Sequence of protein 2:
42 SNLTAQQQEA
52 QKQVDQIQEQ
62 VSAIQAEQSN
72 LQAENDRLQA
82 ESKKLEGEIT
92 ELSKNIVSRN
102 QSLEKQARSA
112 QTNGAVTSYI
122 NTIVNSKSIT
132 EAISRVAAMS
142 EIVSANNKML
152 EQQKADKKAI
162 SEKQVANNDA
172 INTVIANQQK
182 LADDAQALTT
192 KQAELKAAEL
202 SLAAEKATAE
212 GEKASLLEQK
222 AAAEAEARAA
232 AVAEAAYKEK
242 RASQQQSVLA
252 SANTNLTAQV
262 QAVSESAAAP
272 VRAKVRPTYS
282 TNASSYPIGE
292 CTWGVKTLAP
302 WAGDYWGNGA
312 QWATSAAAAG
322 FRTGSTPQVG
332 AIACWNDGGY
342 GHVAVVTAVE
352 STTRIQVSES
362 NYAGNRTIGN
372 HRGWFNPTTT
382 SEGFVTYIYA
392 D

This data describes a binding interaction between two proteins.

Residue-level contacts at the interface:
Residue I369 in protein 2 contacts residue S252 in protein 1 (closest heavy-atom distance 2.9 Å).
Residue Q80 in protein 2 interacts with residue Y341 in protein 1 (closest heavy-atom distance 3.2 Å).
Residue Q260 in protein 2 interacts with residue S359 in protein 1 (closest heavy-atom distance 2.8 Å).
Residue Y306 in protein 2 is in contact with residue N169 in protein 1 (closest heavy-atom distance 3.6 Å).
Residue I289 in protein 2 interacts with residue V249 in protein 1 (closest heavy-atom distance 3.6 Å).
Residue R323 in protein 2 contacts residue V350 in protein 1 (closest heavy-atom distance 3.5 Å).
Residue R323 in protein 2 is in contact with residue Q329 in protein 1 (closest heavy-atom distance 2.6 Å).
Residue S286 in protein 2 contacts residue N173 in protein 1 (closest heavy-atom distance 2.6 Å).
Residue T315 in protein 2 interacts with residue S94 in protein 1 (closest heavy-atom distance 2.6 Å).
Residue R323 in protein 2 interacts with residue P328 in protein 1 (closest heavy-atom distance 3.0 Å).
Residue R323 in protein 2 interacts with residue E351 in protein 1 (closest heavy-atom distance 3.3 Å).
Residue G370 in protein 2 is in contact with residue Q260 in protein 1 (closest heavy-atom distance 3.5 Å).
Residue P288 in protein 2 interacts with residue N173 in protein 1 (closest heavy-atom distance 3.2 Å).
Residue T327 in protein 2 interacts with residue Y390 in protein 1 (closest heavy-atom distance 3.6 Å).
Residue E351 in protein 2 contacts residue R323 in protein 1 (closest heavy-atom distance 3.5 Å).
Residue Q165 in protein 2 contacts residue S316 in protein 1 (closest heavy-atom distance 3.1 Å).
Residue I176 in protein 2 is in contact with residue E291 in protein 1 (closest heavy-atom distance 3.6 Å).
Residue W375 in protein 2 is in contact with residue A269 in protein 1 (closest heavy-atom distance 3.4 Å).
Residue T327 in protein 2 interacts with residue T327 in protein 1 (closest heavy-atom distance 2.6 Å).
Residue T327 in protein 2 contacts residue S326 in protein 1 (closest heavy-atom distance 3.5 Å).
Residue D305 in protein 2 contacts residue N169 in protein 1 (closest heavy-atom distance 3.4 Å).
Residue T368 in protein 2 is in contact with residue S252 in protein 1 (closest heavy-atom distance 3.6 Å).
Residue I172 in protein 2 interacts with residue N309 in protein 1 (closest heavy-atom distance 3.5 Å).
Residue S94 in protein 2 contacts residue T315 in protein 1 (closest heavy-atom distance 2.6 Å).
Residue Q329 in protein 2 is in contact with residue R323 in protein 1 (closest heavy-atom distance 3.4 Å).
Residue N173 in protein 2 contacts residue S286 in protein 1 (closest heavy-atom distance 3.0 Å).
Residue N173 in protein 2 is in contact with residue P288 in protein 1 (closest heavy-atom distance 3.4 Å).
Residue S359 in protein 2 contacts residue Q260 in protein 1 (closest heavy-atom distance 2.7 Å).
Residue E351 in protein 2 contacts residue R273 in protein 1 (closest heavy-atom distance 3.6 Å).
Residue T368 in protein 2 contacts residue S248 in protein 1 (closest heavy-atom distance 3.5 Å).
Residue S252 in protein 2 interacts with residue I369 in protein 1 (closest heavy-atom distance 2.9 Å).
Residue V264 in protein 2 is in contact with residue Q357 in protein 1 (closest heavy-atom distance 3.4 Å).
Residue V98 in protein 2 is in contact with residue A318 in protein 1 (closest heavy-atom distance 3.4 Å).
Residue Y306 in protein 2 contacts residue V166 in protein 1 (closest heavy-atom distance 3.6 Å).
Residue R273 in protein 2 interacts with residue E351 in protein 1 (closest heavy-atom distance 3.0 Å).
Residue K84 in protein 2 interacts with residue G339 in protein 1 (closest heavy-atom distance 3.6 Å).
Residue N169 in protein 2 is in contact with residue G308 in protein 1 (closest heavy-atom distance 3.4 Å).
Residue Q165 in protein 2 contacts residue Y306 in protein 1 (closest heavy-atom distance 3.4 Å).
Residue V249 in protein 2 contacts residue R367 in protein 1 (closest heavy-atom distance 3.4 Å).
Residue T91 in protein 2 is in contact with residue Q312 in protein 1 (closest heavy-atom distance 3.5 Å).
Residue N309 in protein 2 interacts with residue E87 in protein 1 (closest heavy-atom distance 2.8 Å).
Residue N169 in protein 2 interacts with residue D305 in protein 1 (closest heavy-atom distance 3.5 Å).
Residue R109 in protein 2 contacts residue A269 in protein 1 (closest heavy-atom distance 3.3 Å).
Residue Y306 in protein 2 interacts with residue Q165 in protein 1 (closest heavy-atom distance 3.2 Å).
Residue N169 in protein 2 is in contact with residue S286 in protein 1 (closest heavy-atom distance 3.1 Å).
Residue V276 in protein 2 contacts residue K158 in protein 1 (closest heavy-atom distance 3.5 Å).
Residue W294 in protein 2 contacts residue V249 in protein 1 (closest heavy-atom distance 3.6 Å).
Residue S286 in protein 2 is in contact with residue N169 in protein 1 (closest heavy-atom distance 3.0 Å).
Residue S326 in protein 2 interacts with residue S326 in protein 1 (closest heavy-atom distance 3.2 Å).
Residue Q357 in protein 2 contacts residue V264 in protein 1 (closest heavy-atom distance 3.3 Å).
Residue G308 in protein 2 contacts residue N169 in protein 1 (closest heavy-atom distance 3.4 Å).
Residue P328 in protein 2 interacts with residue R323 in protein 1 (closest heavy-atom distance 3.3 Å).
Residue Q260 in protein 2 contacts residue G370 in protein 1 (closest heavy-atom distance 3.5 Å).
Residue V249 in protein 2 interacts with residue W294 in protein 1 (closest heavy-atom distance 3.6 Å).
Residue Q329 in protein 2 interacts with residue Q329 in protein 1 (closest heavy-atom distance 3.6 Å).
Residue S316 in protein 2 is in contact with residue Q165 in protein 1 (closest heavy-atom distance 3.0 Å).
Residue R367 in protein 2 interacts with residue V249 in protein 1 (closest heavy-atom distance 3.6 Å).
Residue E87 in protein 2 is in contact with residue N309 in protein 1 (closest heavy-atom distance 3.0 Å).
Residue A269 in protein 2 is in contact with residue Q357 in protein 1 (closest heavy-atom distance 3.2 Å).
Residue S94 in protein 2 contacts residue A319 in protein 1 (closest heavy-atom distance 3.4 Å).

Sequence of protein 1:
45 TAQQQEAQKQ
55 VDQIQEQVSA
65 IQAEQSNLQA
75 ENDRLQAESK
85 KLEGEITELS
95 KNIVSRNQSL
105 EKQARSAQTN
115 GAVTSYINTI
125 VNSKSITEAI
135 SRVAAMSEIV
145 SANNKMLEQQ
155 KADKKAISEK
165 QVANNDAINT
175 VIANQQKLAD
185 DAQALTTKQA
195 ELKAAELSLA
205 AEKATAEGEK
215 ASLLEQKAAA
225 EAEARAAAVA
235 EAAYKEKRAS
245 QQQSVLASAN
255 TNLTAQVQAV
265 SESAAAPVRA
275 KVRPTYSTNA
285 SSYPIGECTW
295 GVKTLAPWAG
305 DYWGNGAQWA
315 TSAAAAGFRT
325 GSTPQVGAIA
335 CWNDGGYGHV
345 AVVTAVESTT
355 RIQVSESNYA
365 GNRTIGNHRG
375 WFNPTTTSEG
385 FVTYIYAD